These two protein chains interact to form a complex.

Residue-level contacts at the interface:
Residue W94 in chain B interacts with residue T11 in chain A (closest heavy-atom distance 2.8 Å).
Residue Y32 in chain B is in contact with residue T10 in chain A (closest heavy-atom distance 4.9 Å).
Residue P95 in chain B contacts residue L12 in chain A (closest heavy-atom distance 4.0 Å).
Residue R91 in chain B interacts with residue T11 in chain A (closest heavy-atom distance 3.1 Å).
Residue W94 in chain B contacts residue L12 in chain A (closest heavy-atom distance 3.8 Å).
Residue R91 in chain B contacts residue N9 in chain A (closest heavy-atom distance 3.0 Å).
Residue Y49 in chain B contacts residue T6 in chain A (closest heavy-atom distance 3.4 Å).
Residue Y32 in chain B contacts residue T11 in chain A (closest heavy-atom distance 4.0 Å).
Residue S92 in chain B is in contact with residue T11 in chain A (closest heavy-atom distance 4.6 Å).
Residue Y32 in chain B contacts residue N9 in chain A (closest heavy-atom distance 3.3 Å).
Residue T56 in chain B is in contact with residue T6 in chain A (closest heavy-atom distance 4.4 Å).
Residue Y49 in chain B contacts residue Y8 in chain A (closest heavy-atom distance 3.5 Å).
Residue L46 in chain B is in contact with residue Y8 in chain A (closest heavy-atom distance 3.9 Å).
Residue R91 in chain B is in contact with residue Y8 in chain A (closest heavy-atom distance 4.2 Å).

Sequence of chain A:
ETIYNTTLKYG

Sequence of chain B:
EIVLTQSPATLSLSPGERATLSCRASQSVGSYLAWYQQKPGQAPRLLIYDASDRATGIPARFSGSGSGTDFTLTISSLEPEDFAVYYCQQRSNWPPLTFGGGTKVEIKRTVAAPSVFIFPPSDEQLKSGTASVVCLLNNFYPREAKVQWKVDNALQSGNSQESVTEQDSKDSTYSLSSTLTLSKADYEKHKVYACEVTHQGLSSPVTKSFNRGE